Sequence of chain B:
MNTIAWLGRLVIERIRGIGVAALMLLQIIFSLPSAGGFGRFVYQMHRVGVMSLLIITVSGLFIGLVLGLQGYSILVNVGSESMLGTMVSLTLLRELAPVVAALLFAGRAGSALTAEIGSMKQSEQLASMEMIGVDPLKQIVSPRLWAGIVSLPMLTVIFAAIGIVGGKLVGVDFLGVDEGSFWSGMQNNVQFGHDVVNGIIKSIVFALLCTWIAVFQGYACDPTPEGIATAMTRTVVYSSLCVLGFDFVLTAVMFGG

Contacts between the two chains:
Residue D173 in chain A contacts residue T3 in chain B (closest heavy-atom distance 4.9 Å).

This data describes a binding interaction between two proteins.

Sequence of chain A:
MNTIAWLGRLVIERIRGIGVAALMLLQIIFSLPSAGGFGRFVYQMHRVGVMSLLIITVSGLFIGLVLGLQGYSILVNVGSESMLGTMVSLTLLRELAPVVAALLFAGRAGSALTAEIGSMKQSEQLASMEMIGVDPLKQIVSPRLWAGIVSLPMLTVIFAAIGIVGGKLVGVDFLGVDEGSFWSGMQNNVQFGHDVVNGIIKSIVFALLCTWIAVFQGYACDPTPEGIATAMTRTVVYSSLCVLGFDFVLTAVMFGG